This data describes a binding interaction between two proteins.

Sequence of chain A:
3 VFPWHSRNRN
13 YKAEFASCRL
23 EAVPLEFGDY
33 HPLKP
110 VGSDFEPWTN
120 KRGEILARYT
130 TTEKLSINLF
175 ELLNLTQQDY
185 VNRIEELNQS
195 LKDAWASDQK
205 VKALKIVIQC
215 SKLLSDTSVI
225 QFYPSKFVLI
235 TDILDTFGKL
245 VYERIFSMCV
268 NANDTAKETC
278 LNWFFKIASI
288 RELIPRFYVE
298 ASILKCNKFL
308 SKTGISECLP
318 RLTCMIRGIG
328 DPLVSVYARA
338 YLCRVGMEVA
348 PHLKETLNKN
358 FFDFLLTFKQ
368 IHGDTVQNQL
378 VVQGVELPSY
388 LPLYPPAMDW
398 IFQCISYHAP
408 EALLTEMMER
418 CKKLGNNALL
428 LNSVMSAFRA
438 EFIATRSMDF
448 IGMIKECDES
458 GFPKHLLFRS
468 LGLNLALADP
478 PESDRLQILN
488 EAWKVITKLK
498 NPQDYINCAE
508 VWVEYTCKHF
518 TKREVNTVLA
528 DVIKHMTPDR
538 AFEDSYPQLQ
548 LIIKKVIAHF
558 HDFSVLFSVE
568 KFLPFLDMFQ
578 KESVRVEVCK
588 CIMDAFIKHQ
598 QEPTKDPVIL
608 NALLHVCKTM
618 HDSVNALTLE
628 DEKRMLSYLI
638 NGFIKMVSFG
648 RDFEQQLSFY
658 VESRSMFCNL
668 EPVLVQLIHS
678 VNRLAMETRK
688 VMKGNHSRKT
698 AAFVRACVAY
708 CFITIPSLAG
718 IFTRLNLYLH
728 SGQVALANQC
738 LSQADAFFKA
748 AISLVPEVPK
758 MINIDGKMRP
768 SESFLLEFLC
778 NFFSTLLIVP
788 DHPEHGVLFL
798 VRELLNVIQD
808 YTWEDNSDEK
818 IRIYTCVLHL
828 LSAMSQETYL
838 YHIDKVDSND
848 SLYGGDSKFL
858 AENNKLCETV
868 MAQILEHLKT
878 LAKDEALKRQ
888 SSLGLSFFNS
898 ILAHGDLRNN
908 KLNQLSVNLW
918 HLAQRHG

Sequence of chain B:
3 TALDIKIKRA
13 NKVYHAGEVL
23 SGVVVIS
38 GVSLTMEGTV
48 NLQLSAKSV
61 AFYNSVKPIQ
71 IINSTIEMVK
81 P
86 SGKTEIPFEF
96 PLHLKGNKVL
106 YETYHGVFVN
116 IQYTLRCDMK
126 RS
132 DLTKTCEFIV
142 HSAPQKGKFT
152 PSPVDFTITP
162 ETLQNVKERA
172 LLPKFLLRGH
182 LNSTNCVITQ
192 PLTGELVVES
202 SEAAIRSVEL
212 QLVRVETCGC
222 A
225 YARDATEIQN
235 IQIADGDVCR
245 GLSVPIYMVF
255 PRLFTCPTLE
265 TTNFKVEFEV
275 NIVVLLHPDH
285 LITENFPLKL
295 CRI

Interface contacts:
Residue R293 in chain A interacts with residue Y251 in chain B (closest heavy-atom distance 4.8 Å).
Residue R324 in chain A is in contact with residue V242 in chain B (closest heavy-atom distance 3.8 Å).
Residue G325 in chain A contacts residue A238 in chain B (closest heavy-atom distance 3.5 Å).
Residue R293 in chain A is in contact with residue Q236 in chain B (closest heavy-atom distance 2.9 Å).
Residue G325 in chain A interacts with residue I237 in chain B (closest heavy-atom distance 3.3 Å).
Residue D271 in chain A contacts residue A12 in chain B (closest heavy-atom distance 3.8 Å).
Residue R288 in chain A interacts with residue I235 in chain B (closest heavy-atom distance 3.9 Å).
Residue E289 in chain A is in contact with residue Q236 in chain B (closest heavy-atom distance 2.8 Å).
Residue L290 in chain A interacts with residue A238 in chain B (closest heavy-atom distance 4.7 Å).
Residue G327 in chain A contacts residue D239 in chain B (closest heavy-atom distance 2.5 Å).
Residue E275 in chain A is in contact with residue A12 in chain B (closest heavy-atom distance 4.1 Å).
Residue G325 in chain A contacts residue V242 in chain B (closest heavy-atom distance 3.5 Å).
Residue I287 in chain A is in contact with residue N234 in chain B (closest heavy-atom distance 4.5 Å).
Residue R288 in chain A contacts residue E210 in chain B (closest heavy-atom distance 3.0 Å).
Residue L290 in chain A interacts with residue D239 in chain B (closest heavy-atom distance 4.3 Å).
Residue I326 in chain A is in contact with residue D239 in chain B (closest heavy-atom distance 3.5 Å).
Residue L363 in chain A contacts residue L246 in chain B (closest heavy-atom distance 3.8 Å).
Residue R324 in chain A interacts with residue V248 in chain B (closest heavy-atom distance 4.5 Å).
Residue S286 in chain A is in contact with residue N234 in chain B (closest heavy-atom distance 4.8 Å).
Residue T364 in chain A contacts residue L246 in chain B (closest heavy-atom distance 4.0 Å).
Residue L363 in chain A contacts residue C243 in chain B (closest heavy-atom distance 4.6 Å).
Residue L290 in chain A interacts with residue Q236 in chain B (closest heavy-atom distance 3.2 Å).
Residue G327 in chain A contacts residue G240 in chain B (closest heavy-atom distance 4.0 Å).
Residue R324 in chain A contacts residue P249 in chain B (closest heavy-atom distance 4.3 Å).
Residue F282 in chain A is in contact with residue F254 in chain B (closest heavy-atom distance 3.4 Å).
Residue D328 in chain A is in contact with residue D239 in chain B (closest heavy-atom distance 4.3 Å).
Residue T364 in chain A is in contact with residue C243 in chain B (closest heavy-atom distance 3.9 Å).
Residue I287 in chain A is in contact with residue I235 in chain B (closest heavy-atom distance 4.3 Å).
Residue F282 in chain A interacts with residue R256 in chain B (closest heavy-atom distance 3.5 Å).
Residue G325 in chain A contacts residue D239 in chain B (closest heavy-atom distance 2.8 Å).
Residue G327 in chain A interacts with residue D241 in chain B (closest heavy-atom distance 3.3 Å).
Residue R318 in chain A is in contact with residue Y251 in chain B (closest heavy-atom distance 3.2 Å).
Residue E275 in chain A contacts residue N13 in chain B (closest heavy-atom distance 3.2 Å).
Residue R293 in chain A is in contact with residue I237 in chain B (closest heavy-atom distance 4.4 Å).
Residue S219 in chain A interacts with residue D239 in chain B (closest heavy-atom distance 4.7 Å).
Residue L290 in chain A contacts residue I237 in chain B (closest heavy-atom distance 3.7 Å).
Residue M322 in chain A interacts with residue Y251 in chain B (closest heavy-atom distance 4.6 Å).
Residue M322 in chain A contacts residue P249 in chain B (closest heavy-atom distance 3.8 Å).
Residue C321 in chain A contacts residue P249 in chain B (closest heavy-atom distance 3.2 Å).
Residue L278 in chain A contacts residue R256 in chain B (closest heavy-atom distance 4.2 Å).
Residue R293 in chain A interacts with residue I235 in chain B (closest heavy-atom distance 3.3 Å).
Residue I291 in chain A contacts residue D239 in chain B (closest heavy-atom distance 3.3 Å).
Residue E275 in chain A is in contact with residue R256 in chain B (closest heavy-atom distance 2.9 Å).
Residue R324 in chain A is in contact with residue S247 in chain B (closest heavy-atom distance 2.7 Å).
Residue T272 in chain A is in contact with residue A12 in chain B (closest heavy-atom distance 4.1 Å).
Residue F282 in chain A interacts with residue V253 in chain B (closest heavy-atom distance 3.6 Å).
Residue Q367 in chain A interacts with residue D241 in chain B (closest heavy-atom distance 2.7 Å).
Residue Q367 in chain A is in contact with residue C243 in chain B (closest heavy-atom distance 3.3 Å).
Residue G325 in chain A is in contact with residue G240 in chain B (closest heavy-atom distance 4.8 Å).
Residue R324 in chain A is in contact with residue L246 in chain B (closest heavy-atom distance 3.8 Å).
Residue Q367 in chain A is in contact with residue V242 in chain B (closest heavy-atom distance 3.5 Å).
Residue G327 in chain A interacts with residue V242 in chain B (closest heavy-atom distance 4.2 Å).
Residue R288 in chain A contacts residue Q236 in chain B (closest heavy-atom distance 2.9 Å).
Residue R288 in chain A contacts residue N234 in chain B (closest heavy-atom distance 3.1 Å).
Residue S286 in chain A contacts residue Q233 in chain B (closest heavy-atom distance 3.7 Å).
Residue N279 in chain A contacts residue R256 in chain B (closest heavy-atom distance 2.8 Å).
Residue G325 in chain A is in contact with residue V248 in chain B (closest heavy-atom distance 4.0 Å).
Residue A285 in chain A interacts with residue V253 in chain B (closest heavy-atom distance 3.9 Å).
Residue T372 in chain A is in contact with residue D241 in chain B (closest heavy-atom distance 3.1 Å).
Residue A285 in chain A is in contact with residue I235 in chain B (closest heavy-atom distance 4.0 Å).